Sequence of the second protein:
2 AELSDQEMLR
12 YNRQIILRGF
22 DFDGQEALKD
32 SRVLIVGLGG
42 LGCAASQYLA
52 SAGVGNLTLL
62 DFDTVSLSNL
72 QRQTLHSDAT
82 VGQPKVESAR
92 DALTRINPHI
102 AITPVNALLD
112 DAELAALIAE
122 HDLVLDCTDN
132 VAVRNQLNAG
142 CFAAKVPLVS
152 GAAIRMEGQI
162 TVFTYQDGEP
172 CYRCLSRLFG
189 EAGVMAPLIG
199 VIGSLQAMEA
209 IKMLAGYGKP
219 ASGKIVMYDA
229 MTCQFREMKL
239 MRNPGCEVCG

These two protein chains interact to form a complex.

Residue-level contacts at the interface:
Residue M236 in the second protein is in contact with residue Q57 in the first protein (closest heavy-atom distance 3.2 Å).
Residue L238 in the second protein contacts residue L59 in the first protein (closest heavy-atom distance 3.6 Å).
Residue M229 in the second protein is in contact with residue R11 in the first protein (closest heavy-atom distance 3.4 Å).
Residue G152 in the second protein interacts with residue G80 in the first protein (closest heavy-atom distance 4.2 Å).
Residue F180 in the second protein contacts residue G49 in the first protein (closest heavy-atom distance 3.6 Å).
Residue F180 in the second protein is in contact with residue L52 in the first protein (closest heavy-atom distance 4.0 Å).
Residue Q232 in the second protein interacts with residue R11 in the first protein (closest heavy-atom distance 3.8 Å).
Residue E235 in the second protein is in contact with residue Q57 in the first protein (closest heavy-atom distance 4.1 Å).
Residue I197 in the second protein interacts with residue G81 in the first protein (closest heavy-atom distance 4.2 Å).
Residue T129 in the second protein is in contact with residue G81 in the first protein (closest heavy-atom distance 2.8 Å).
Residue E158 in the second protein is in contact with residue A8 in the first protein (closest heavy-atom distance 3.6 Å).
Residue T129 in the second protein contacts residue G80 in the first protein (closest heavy-atom distance 3.7 Å).
Residue V132 in the second protein is in contact with residue T79 in the first protein (closest heavy-atom distance 4.0 Å).
Residue D227 in the second protein interacts with residue R11 in the first protein (closest heavy-atom distance 2.7 Å).
Residue D227 in the second protein interacts with residue A8 in the first protein (closest heavy-atom distance 2.8 Å).
Residue A153 in the second protein contacts residue T79 in the first protein (closest heavy-atom distance 4.0 Å).
Residue L179 in the second protein is in contact with residue L52 in the first protein (closest heavy-atom distance 3.7 Å).
Residue Q160 in the second protein contacts residue V78 in the first protein (closest heavy-atom distance 3.9 Å).
Residue Q160 in the second protein is in contact with residue P76 in the first protein (closest heavy-atom distance 3.3 Å).
Residue A154 in the second protein contacts residue G80 in the first protein (closest heavy-atom distance 2.5 Å).
Residue K237 in the second protein is in contact with residue T58 in the first protein (closest heavy-atom distance 3.5 Å).
Residue M239 in the second protein is in contact with residue T58 in the first protein (closest heavy-atom distance 3.9 Å).
Residue D130 in the second protein contacts residue T79 in the first protein (closest heavy-atom distance 3.3 Å).
Residue M229 in the second protein contacts residue E12 in the first protein (closest heavy-atom distance 3.6 Å).
Residue G181 in the second protein contacts residue G49 in the first protein (closest heavy-atom distance 2.8 Å).
Residue T230 in the second protein contacts residue R11 in the first protein (closest heavy-atom distance 3.6 Å).
Residue L179 in the second protein is in contact with residue V60 in the first protein (closest heavy-atom distance 3.9 Å).
Residue F180 in the second protein is in contact with residue T79 in the first protein (closest heavy-atom distance 4.1 Å).
Residue R135 in the second protein interacts with residue G80 in the first protein (closest heavy-atom distance 3.5 Å).
Residue D130 in the second protein is in contact with residue G81 in the first protein (closest heavy-atom distance 3.4 Å).
Residue I155 in the second protein contacts residue V78 in the first protein (closest heavy-atom distance 3.6 Å).
Residue M236 in the second protein contacts residue A54 in the first protein (closest heavy-atom distance 3.8 Å).
Residue N131 in the second protein is in contact with residue T79 in the first protein (closest heavy-atom distance 3.8 Å).
Residue E158 in the second protein interacts with residue P76 in the first protein (closest heavy-atom distance 2.6 Å).
Residue A154 in the second protein interacts with residue G81 in the first protein (closest heavy-atom distance 2.7 Å).
Residue A154 in the second protein is in contact with residue V78 in the first protein (closest heavy-atom distance 3.4 Å).
Residue M225 in the second protein contacts residue F7 in the first protein (closest heavy-atom distance 3.9 Å).
Residue K237 in the second protein contacts residue L59 in the first protein (closest heavy-atom distance 2.9 Å).
Residue Q160 in the second protein is in contact with residue F75 in the first protein (closest heavy-atom distance 3.8 Å).
Residue L42 in the second protein interacts with residue G80 in the first protein (closest heavy-atom distance 3.7 Å).
Residue R135 in the second protein is in contact with residue T79 in the first protein (closest heavy-atom distance 3.1 Å).
Residue Q232 in the second protein is in contact with residue F7 in the first protein (closest heavy-atom distance 3.8 Å).
Residue T129 in the second protein is in contact with residue T79 in the first protein (closest heavy-atom distance 3.6 Å).
Residue Q160 in the second protein is in contact with residue P77 in the first protein (closest heavy-atom distance 4.1 Å).
Residue R234 in the second protein contacts residue F7 in the first protein (closest heavy-atom distance 3.6 Å).
Residue L179 in the second protein contacts residue S61 in the first protein (closest heavy-atom distance 3.7 Å).
Residue D227 in the second protein is in contact with residue F7 in the first protein (closest heavy-atom distance 3.4 Å).
Residue E158 in the second protein interacts with residue F75 in the first protein (closest heavy-atom distance 4.0 Å).
Residue A153 in the second protein is in contact with residue G80 in the first protein (closest heavy-atom distance 2.9 Å).
Residue I223 in the second protein contacts residue L59 in the first protein (closest heavy-atom distance 3.4 Å).
Residue L179 in the second protein contacts residue L51 in the first protein (closest heavy-atom distance 3.7 Å).
Residue F180 in the second protein interacts with residue P77 in the first protein (closest heavy-atom distance 3.7 Å).
Residue R156 in the second protein is in contact with residue Q9 in the first protein (closest heavy-atom distance 3.2 Å).
Residue E158 in the second protein contacts residue V78 in the first protein (closest heavy-atom distance 3.3 Å).
Residue K237 in the second protein contacts residue Q57 in the first protein (closest heavy-atom distance 2.8 Å).
Residue Y173 in the second protein is in contact with residue T79 in the first protein (closest heavy-atom distance 4.0 Å).
Residue M236 in the second protein is in contact with residue F75 in the first protein (closest heavy-atom distance 3.4 Å).
Residue R135 in the second protein interacts with residue G81 in the first protein (closest heavy-atom distance 3.6 Å).
Residue A153 in the second protein interacts with residue V78 in the first protein (closest heavy-atom distance 3.4 Å).
Residue L42 in the second protein interacts with residue G81 in the first protein (closest heavy-atom distance 3.3 Å).

Sequence of the first protein:
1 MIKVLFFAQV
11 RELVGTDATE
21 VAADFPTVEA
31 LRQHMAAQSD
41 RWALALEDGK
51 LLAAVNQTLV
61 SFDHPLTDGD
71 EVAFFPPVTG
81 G